Sequence of protein 2:
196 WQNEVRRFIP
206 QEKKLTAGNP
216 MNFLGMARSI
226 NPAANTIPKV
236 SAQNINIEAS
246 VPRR

Sequence of protein 1:
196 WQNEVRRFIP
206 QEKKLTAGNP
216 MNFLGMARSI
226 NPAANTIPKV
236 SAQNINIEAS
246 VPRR

Residue-level contacts at the interface:
Residue P215 in protein 1 contacts residue F203 in protein 2 (closest heavy-atom distance 3.3 Å).
Residue F203 in protein 1 is in contact with residue P215 in protein 2 (closest heavy-atom distance 3.5 Å).
Residue F203 in protein 1 is in contact with residue N214 in protein 2 (closest heavy-atom distance 4.5 Å).
Residue F203 in protein 1 contacts residue L219 in protein 2 (closest heavy-atom distance 3.3 Å).
Residue N198 in protein 1 interacts with residue I232 in protein 2 (closest heavy-atom distance 4.1 Å).
Residue I232 in protein 1 is in contact with residue W196 in protein 2 (closest heavy-atom distance 4.0 Å).
Residue F203 in protein 1 is in contact with residue M216 in protein 2 (closest heavy-atom distance 3.8 Å).
Residue W196 in protein 1 interacts with residue I232 in protein 2 (closest heavy-atom distance 4.0 Å).
Residue L219 in protein 1 is in contact with residue F203 in protein 2 (closest heavy-atom distance 3.4 Å).
Residue I204 in protein 1 interacts with residue M216 in protein 2 (closest heavy-atom distance 3.2 Å).
Residue M216 in protein 1 interacts with residue F203 in protein 2 (closest heavy-atom distance 3.3 Å).
Residue W196 in protein 1 contacts residue P233 in protein 2 (closest heavy-atom distance 3.8 Å).

This data describes a binding interaction between two proteins.